Sequence of protein 2:
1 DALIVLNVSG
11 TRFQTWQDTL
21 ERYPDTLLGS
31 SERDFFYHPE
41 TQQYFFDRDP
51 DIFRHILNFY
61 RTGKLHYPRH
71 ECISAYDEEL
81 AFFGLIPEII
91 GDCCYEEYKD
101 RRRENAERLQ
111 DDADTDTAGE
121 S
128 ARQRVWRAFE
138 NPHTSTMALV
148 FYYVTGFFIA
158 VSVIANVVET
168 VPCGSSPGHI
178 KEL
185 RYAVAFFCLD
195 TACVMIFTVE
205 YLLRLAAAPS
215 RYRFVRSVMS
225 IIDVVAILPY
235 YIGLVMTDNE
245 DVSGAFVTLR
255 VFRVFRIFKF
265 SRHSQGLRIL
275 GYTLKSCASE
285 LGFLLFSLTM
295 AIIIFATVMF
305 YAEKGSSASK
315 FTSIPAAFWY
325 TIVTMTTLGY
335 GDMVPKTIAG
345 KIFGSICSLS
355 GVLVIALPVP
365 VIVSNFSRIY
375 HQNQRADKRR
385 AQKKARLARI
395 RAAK

Sequence of protein 1:
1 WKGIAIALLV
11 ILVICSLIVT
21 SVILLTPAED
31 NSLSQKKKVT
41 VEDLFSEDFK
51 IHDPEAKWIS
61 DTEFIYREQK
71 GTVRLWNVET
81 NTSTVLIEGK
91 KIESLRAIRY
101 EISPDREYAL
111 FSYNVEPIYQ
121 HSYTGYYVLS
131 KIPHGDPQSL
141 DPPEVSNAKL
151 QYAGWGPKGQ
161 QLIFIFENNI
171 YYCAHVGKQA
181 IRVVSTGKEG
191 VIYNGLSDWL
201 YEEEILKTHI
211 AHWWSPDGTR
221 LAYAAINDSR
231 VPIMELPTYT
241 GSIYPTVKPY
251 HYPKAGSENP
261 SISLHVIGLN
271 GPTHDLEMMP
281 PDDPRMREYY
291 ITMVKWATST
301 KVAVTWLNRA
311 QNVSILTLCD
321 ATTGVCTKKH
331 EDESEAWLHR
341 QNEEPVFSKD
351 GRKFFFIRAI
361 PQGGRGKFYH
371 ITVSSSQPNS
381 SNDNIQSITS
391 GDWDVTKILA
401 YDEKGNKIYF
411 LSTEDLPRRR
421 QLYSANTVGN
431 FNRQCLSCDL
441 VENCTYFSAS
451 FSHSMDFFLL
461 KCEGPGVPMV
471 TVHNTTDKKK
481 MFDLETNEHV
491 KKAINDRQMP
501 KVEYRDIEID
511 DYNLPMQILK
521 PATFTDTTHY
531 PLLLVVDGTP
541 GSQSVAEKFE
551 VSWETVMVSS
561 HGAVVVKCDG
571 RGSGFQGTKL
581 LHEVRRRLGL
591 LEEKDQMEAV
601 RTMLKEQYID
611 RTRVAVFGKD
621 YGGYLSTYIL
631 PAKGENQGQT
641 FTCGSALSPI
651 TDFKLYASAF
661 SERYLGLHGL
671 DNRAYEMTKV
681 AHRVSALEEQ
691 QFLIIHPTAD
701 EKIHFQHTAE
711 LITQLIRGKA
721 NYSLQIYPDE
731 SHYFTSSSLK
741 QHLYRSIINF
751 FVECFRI

The following describes two proteins that form a bound complex.

Residue-level contacts at the interface:
Residue I4 in protein 1 interacts with residue V147 in protein 2 (closest heavy-atom distance 4.3 Å).
Residue I23 in protein 1 contacts residue A189 in protein 2 (closest heavy-atom distance 3.9 Å).
Residue L8 in protein 1 is in contact with residue Y150 in protein 2 (closest heavy-atom distance 3.5 Å).
Residue L8 in protein 1 contacts residue V151 in protein 2 (closest heavy-atom distance 3.5 Å).
Residue I4 in protein 1 interacts with residue L146 in protein 2 (closest heavy-atom distance 3.5 Å).
Residue A7 in protein 1 is in contact with residue V147 in protein 2 (closest heavy-atom distance 4.3 Å).
Residue L12 in protein 1 is in contact with residue F154 in protein 2 (closest heavy-atom distance 3.5 Å).
Residue I4 in protein 1 is in contact with residue T143 in protein 2 (closest heavy-atom distance 3.6 Å).
Residue L8 in protein 1 interacts with residue V147 in protein 2 (closest heavy-atom distance 3.8 Å).
Residue G3 in protein 1 interacts with residue T143 in protein 2 (closest heavy-atom distance 4.9 Å).
Residue T26 in protein 1 is in contact with residue C192 in protein 2 (closest heavy-atom distance 4.1 Å).
Residue I4 in protein 1 is in contact with residue Y150 in protein 2 (closest heavy-atom distance 4.9 Å).
Residue L12 in protein 1 interacts with residue V151 in protein 2 (closest heavy-atom distance 3.9 Å).
Residue V19 in protein 1 is in contact with residue L193 in protein 2 (closest heavy-atom distance 4.3 Å).
Residue I11 in protein 1 is in contact with residue V147 in protein 2 (closest heavy-atom distance 3.5 Å).
Residue E29 in protein 1 contacts residue R185 in protein 2 (closest heavy-atom distance 4.5 Å).
Residue I11 in protein 1 contacts residue V151 in protein 2 (closest heavy-atom distance 4.6 Å).
Residue V22 in protein 1 interacts with residue C192 in protein 2 (closest heavy-atom distance 4.5 Å).
Residue W1 in protein 1 interacts with residue H140 in protein 2 (closest heavy-atom distance 4.9 Å).
Residue I23 in protein 1 is in contact with residue L193 in protein 2 (closest heavy-atom distance 3.6 Å).
Residue L12 in protein 1 interacts with residue F155 in protein 2 (closest heavy-atom distance 3.4 Å).
Residue C15 in protein 1 interacts with residue F155 in protein 2 (closest heavy-atom distance 3.7 Å).